These two protein chains interact to form a complex.

Sequence of the first protein:
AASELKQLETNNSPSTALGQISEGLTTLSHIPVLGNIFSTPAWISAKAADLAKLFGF

Sequence of the second protein:
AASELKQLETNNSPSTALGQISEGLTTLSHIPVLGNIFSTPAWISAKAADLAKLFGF

Interface contacts:
Residue A2 in the second protein is in contact with residue N11 in the first protein (closest heavy-atom distance 4.4 Å).
Residue A48 in the second protein contacts residue I37 in the first protein (closest heavy-atom distance 3.8 Å).
Residue I44 in the second protein interacts with residue G19 in the first protein (closest heavy-atom distance 3.9 Å).
Residue A42 in the second protein contacts residue L18 in the first protein (closest heavy-atom distance 4.4 Å).
Residue I44 in the second protein interacts with residue I21 in the first protein (closest heavy-atom distance 4.5 Å).
Residue A2 in the second protein contacts residue N12 in the first protein (closest heavy-atom distance 4.1 Å).
Residue P41 in the second protein is in contact with residue Q20 in the first protein (closest heavy-atom distance 4.7 Å).
Residue A49 in the second protein interacts with residue F38 in the first protein (closest heavy-atom distance 3.5 Å).
Residue D50 in the second protein is in contact with residue P14 in the first protein (closest heavy-atom distance 4.5 Å).
Residue A52 in the second protein interacts with residue F38 in the first protein (closest heavy-atom distance 3.6 Å).
Residue D50 in the second protein interacts with residue A17 in the first protein (closest heavy-atom distance 4.2 Å).
Residue S45 in the second protein contacts residue L25 in the first protein (closest heavy-atom distance 4.0 Å).
Residue T40 in the second protein contacts residue G19 in the first protein (closest heavy-atom distance 3.5 Å).
Residue A46 in the second protein contacts residue T27 in the first protein (closest heavy-atom distance 4.3 Å).
Residue F55 in the second protein contacts residue P32 in the first protein (closest heavy-atom distance 3.9 Å).
Residue K53 in the second protein is in contact with residue T16 in the first protein (closest heavy-atom distance 3.9 Å).
Residue K53 in the second protein contacts residue E4 in the first protein (closest heavy-atom distance 4.0 Å).
Residue A52 in the second protein contacts residue N36 in the first protein (closest heavy-atom distance 4.7 Å).
Residue A42 in the second protein interacts with residue S15 in the first protein (closest heavy-atom distance 3.6 Å).
Residue L5 in the second protein is in contact with residue N12 in the first protein (closest heavy-atom distance 3.1 Å).
Residue A46 in the second protein is in contact with residue L25 in the first protein (closest heavy-atom distance 3.9 Å).
Residue I44 in the second protein interacts with residue L25 in the first protein (closest heavy-atom distance 4.0 Å).
Residue I44 in the second protein interacts with residue Q20 in the first protein (closest heavy-atom distance 3.0 Å).
Residue T40 in the second protein contacts residue Q20 in the first protein (closest heavy-atom distance 3.4 Å).
Residue A49 in the second protein is in contact with residue Q7 in the first protein (closest heavy-atom distance 4.7 Å).
Residue F57 in the second protein contacts residue E4 in the first protein (closest heavy-atom distance 2.9 Å).
Residue A49 in the second protein interacts with residue T16 in the first protein (closest heavy-atom distance 4.5 Å).
Residue A42 in the second protein contacts residue G19 in the first protein (closest heavy-atom distance 3.9 Å).
Residue D50 in the second protein is in contact with residue S15 in the first protein (closest heavy-atom distance 4.2 Å).
Residue F55 in the second protein contacts residue H30 in the first protein (closest heavy-atom distance 3.7 Å).
Residue K53 in the second protein is in contact with residue P14 in the first protein (closest heavy-atom distance 3.0 Å).
Residue K53 in the second protein contacts residue Q7 in the first protein (closest heavy-atom distance 3.0 Å).
Residue F57 in the second protein contacts residue V33 in the first protein (closest heavy-atom distance 4.3 Å).
Residue A2 in the second protein is in contact with residue S13 in the first protein (closest heavy-atom distance 4.0 Å).
Residue I44 in the second protein is in contact with residue S22 in the first protein (closest heavy-atom distance 4.0 Å).
Residue E9 in the second protein is in contact with residue E9 in the first protein (closest heavy-atom distance 4.4 Å).
Residue S45 in the second protein contacts residue Q20 in the first protein (closest heavy-atom distance 4.8 Å).
Residue E9 in the second protein contacts residue N12 in the first protein (closest heavy-atom distance 3.8 Å).
Residue F57 in the second protein contacts residue N36 in the first protein (closest heavy-atom distance 3.5 Å).
Residue F57 in the second protein interacts with residue L34 in the first protein (closest heavy-atom distance 4.2 Å).
Residue K53 in the second protein contacts residue F38 in the first protein (closest heavy-atom distance 3.7 Å).
Residue F57 in the second protein is in contact with residue F38 in the first protein (closest heavy-atom distance 3.7 Å).
Residue K6 in the second protein is in contact with residue N12 in the first protein (closest heavy-atom distance 3.2 Å).
Residue S3 in the second protein is in contact with residue L18 in the first protein (closest heavy-atom distance 4.8 Å).
Residue F57 in the second protein contacts residue S39 in the first protein (closest heavy-atom distance 4.5 Å).
Residue K47 in the second protein is in contact with residue A17 in the first protein (closest heavy-atom distance 3.2 Å).
Residue P41 in the second protein is in contact with residue G19 in the first protein (closest heavy-atom distance 3.6 Å).
Residue D50 in the second protein interacts with residue T16 in the first protein (closest heavy-atom distance 3.2 Å).
Residue A42 in the second protein interacts with residue A17 in the first protein (closest heavy-atom distance 3.1 Å).
Residue A2 in the second protein is in contact with residue S15 in the first protein (closest heavy-atom distance 4.6 Å).
Residue I44 in the second protein interacts with residue L18 in the first protein (closest heavy-atom distance 4.8 Å).
Residue A49 in the second protein interacts with residue I37 in the first protein (closest heavy-atom distance 4.1 Å).
Residue K6 in the second protein is in contact with residue N11 in the first protein (closest heavy-atom distance 4.6 Å).
Residue T40 in the second protein contacts residue I21 in the first protein (closest heavy-atom distance 4.3 Å).
Residue K6 in the second protein contacts residue T10 in the first protein (closest heavy-atom distance 2.6 Å).
Residue L51 in the second protein is in contact with residue H30 in the first protein (closest heavy-atom distance 4.1 Å).
Residue L51 in the second protein contacts residue T27 in the first protein (closest heavy-atom distance 4.3 Å).
Residue K47 in the second protein interacts with residue L18 in the first protein (closest heavy-atom distance 4.6 Å).
Residue S45 in the second protein is in contact with residue L18 in the first protein (closest heavy-atom distance 4.3 Å).
Residue W43 in the second protein contacts residue S15 in the first protein (closest heavy-atom distance 3.7 Å).